Sequence of the second protein:
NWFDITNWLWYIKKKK

The following describes two proteins that form a bound complex.

Contacts between the two chains:
Residue K109 in the first protein interacts with residue W10 in the second protein (closest heavy-atom distance 3.6 Å).
Residue L55 in the first protein contacts residue L9 in the second protein (closest heavy-atom distance 4.1 Å).
Residue Y32 in the first protein interacts with residue W10 in the second protein (closest heavy-atom distance 4.3 Å).
Residue I52 in the first protein is in contact with residue W2 in the second protein (closest heavy-atom distance 3.6 Å).
Residue E99 in the first protein is in contact with residue F3 in the second protein (closest heavy-atom distance 4.9 Å).
Residue F114 in the first protein contacts residue F3 in the second protein (closest heavy-atom distance 4.2 Å).
Residue L107 in the first protein is in contact with residue W10 in the second protein (closest heavy-atom distance 3.6 Å).
Residue T58 in the first protein interacts with residue W2 in the second protein (closest heavy-atom distance 4.0 Å).
Residue P110 in the first protein interacts with residue W10 in the second protein (closest heavy-atom distance 3.9 Å).
Residue I52 in the first protein interacts with residue I5 in the second protein (closest heavy-atom distance 3.6 Å).
Residue T31 in the first protein contacts residue K13 in the second protein (closest heavy-atom distance 4.4 Å).
Residue A33 in the first protein interacts with residue T6 in the second protein (closest heavy-atom distance 3.6 Å).
Residue T31 in the first protein interacts with residue L9 in the second protein (closest heavy-atom distance 4.7 Å).
Residue V51 in the first protein is in contact with residue W2 in the second protein (closest heavy-atom distance 3.4 Å).
Residue I52 in the first protein contacts residue L9 in the second protein (closest heavy-atom distance 4.2 Å).
Residue L34 in the first protein interacts with residue W2 in the second protein (closest heavy-atom distance 4.5 Å).
Residue I57 in the first protein interacts with residue I5 in the second protein (closest heavy-atom distance 3.3 Å).
Residue G108 in the first protein is in contact with residue W10 in the second protein (closest heavy-atom distance 3.4 Å).
Residue S35 in the first protein contacts residue F3 in the second protein (closest heavy-atom distance 4.5 Å).
Residue Y32 in the first protein contacts residue T6 in the second protein (closest heavy-atom distance 4.0 Å).
Residue A33 in the first protein is in contact with residue W2 in the second protein (closest heavy-atom distance 3.8 Å).
Residue L55 in the first protein is in contact with residue I5 in the second protein (closest heavy-atom distance 3.8 Å).
Residue G112 in the first protein is in contact with residue F3 in the second protein (closest heavy-atom distance 4.4 Å).
Residue I52 in the first protein is in contact with residue T6 in the second protein (closest heavy-atom distance 4.0 Å).
Residue N59 in the first protein contacts residue F3 in the second protein (closest heavy-atom distance 4.0 Å).
Residue S35 in the first protein contacts residue W2 in the second protein (closest heavy-atom distance 4.3 Å).
Residue P110 in the first protein interacts with residue T6 in the second protein (closest heavy-atom distance 3.5 Å).
Residue N59 in the first protein interacts with residue W2 in the second protein (closest heavy-atom distance 3.4 Å).
Residue I57 in the first protein interacts with residue W2 in the second protein (closest heavy-atom distance 3.4 Å).
Residue G50 in the first protein contacts residue W2 in the second protein (closest heavy-atom distance 3.5 Å).
Residue W47 in the first protein interacts with residue W2 in the second protein (closest heavy-atom distance 4.8 Å).
Residue W47 in the first protein interacts with residue F3 in the second protein (closest heavy-atom distance 3.9 Å).
Residue P110 in the first protein is in contact with residue N7 in the second protein (closest heavy-atom distance 3.5 Å).
Residue K109 in the first protein contacts residue N7 in the second protein (closest heavy-atom distance 3.1 Å).
Residue K109 in the first protein is in contact with residue Y11 in the second protein (closest heavy-atom distance 3.9 Å).
Residue T31 in the first protein interacts with residue T6 in the second protein (closest heavy-atom distance 3.2 Å).
Residue E99 in the first protein contacts residue T6 in the second protein (closest heavy-atom distance 2.7 Å).
Residue L54 in the first protein is in contact with residue L9 in the second protein (closest heavy-atom distance 4.1 Å).

Sequence of the first protein:
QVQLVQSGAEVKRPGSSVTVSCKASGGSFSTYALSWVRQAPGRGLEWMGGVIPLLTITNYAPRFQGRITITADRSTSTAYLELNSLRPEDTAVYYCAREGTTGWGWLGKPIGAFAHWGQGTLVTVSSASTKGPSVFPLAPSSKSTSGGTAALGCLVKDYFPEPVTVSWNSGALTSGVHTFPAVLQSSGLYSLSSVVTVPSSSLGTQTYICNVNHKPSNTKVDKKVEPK